Residue-level contacts at the interface:
Residue Y7 in protein 2 interacts with residue F2 in protein 1 (closest heavy-atom distance 3.3 Å).
Residue Y162 in protein 2 interacts with residue D1 in protein 1 (closest heavy-atom distance 2.8 Å).
Residue D72 in protein 2 is in contact with residue D7 in protein 1 (closest heavy-atom distance 4.9 Å).
Residue D72 in protein 2 is in contact with residue S5 in protein 1 (closest heavy-atom distance 3.7 Å).
Residue I98 in protein 2 is in contact with residue L10 in protein 1 (closest heavy-atom distance 4.5 Å).
Residue R100 in protein 2 interacts with residue Q3 in protein 1 (closest heavy-atom distance 2.9 Å).
Residue W150 in protein 2 is in contact with residue L10 in protein 1 (closest heavy-atom distance 3.6 Å).
Residue R158 in protein 2 is in contact with residue F9 in protein 1 (closest heavy-atom distance 4.5 Å).
Residue N66 in protein 2 contacts residue F2 in protein 1 (closest heavy-atom distance 2.8 Å).
Residue V84 in protein 2 contacts residue L10 in protein 1 (closest heavy-atom distance 4.6 Å).
Residue R158 in protein 2 is in contact with residue A6 in protein 1 (closest heavy-atom distance 4.4 Å).
Residue Y102 in protein 2 contacts residue D1 in protein 1 (closest heavy-atom distance 4.9 Å).
Residue Y77 in protein 2 interacts with residue L10 in protein 1 (closest heavy-atom distance 3.4 Å).
Residue T146 in protein 2 is in contact with residue F9 in protein 1 (closest heavy-atom distance 4.9 Å).
Residue T76 in protein 2 is in contact with residue F9 in protein 1 (closest heavy-atom distance 3.6 Å).
Residue W170 in protein 2 is in contact with residue D1 in protein 1 (closest heavy-atom distance 3.4 Å).
Residue N69 in protein 2 interacts with residue D1 in protein 1 (closest heavy-atom distance 4.4 Å).
Residue T76 in protein 2 is in contact with residue S8 in protein 1 (closest heavy-atom distance 4.2 Å).
Residue N69 in protein 2 is in contact with residue Q3 in protein 1 (closest heavy-atom distance 3.9 Å).
Residue R158 in protein 2 contacts residue E4 in protein 1 (closest heavy-atom distance 4.6 Å).
Residue G80 in protein 2 contacts residue L10 in protein 1 (closest heavy-atom distance 3.5 Å).
Residue Y9 in protein 2 is in contact with residue Q3 in protein 1 (closest heavy-atom distance 4.0 Å).
Residue R35 in protein 2 interacts with residue F2 in protein 1 (closest heavy-atom distance 4.8 Å).
Residue V79 in protein 2 interacts with residue S8 in protein 1 (closest heavy-atom distance 3.3 Å).
Residue A73 in protein 2 is in contact with residue S5 in protein 1 (closest heavy-atom distance 3.8 Å).
Residue Y7 in protein 2 is in contact with residue D1 in protein 1 (closest heavy-atom distance 3.4 Å).
Residue A24 in protein 2 contacts residue F2 in protein 1 (closest heavy-atom distance 3.8 Å).
Residue W150 in protein 2 is in contact with residue F9 in protein 1 (closest heavy-atom distance 2.5 Å).
Residue K149 in protein 2 contacts residue F9 in protein 1 (closest heavy-atom distance 4.9 Å).
Residue Q75 in protein 2 interacts with residue S8 in protein 1 (closest heavy-atom distance 4.9 Å).
Residue T76 in protein 2 contacts residue D7 in protein 1 (closest heavy-atom distance 3.0 Å).
Residue Y162 in protein 2 interacts with residue Q3 in protein 1 (closest heavy-atom distance 3.4 Å).
Residue Y155 in protein 2 interacts with residue Q3 in protein 1 (closest heavy-atom distance 2.7 Å).
Residue T76 in protein 2 is in contact with residue L10 in protein 1 (closest heavy-atom distance 3.8 Å).
Residue N66 in protein 2 contacts residue D1 in protein 1 (closest heavy-atom distance 3.0 Å).
Residue V34 in protein 2 is in contact with residue F2 in protein 1 (closest heavy-atom distance 4.2 Å).
Residue N69 in protein 2 is in contact with residue F2 in protein 1 (closest heavy-atom distance 3.1 Å).
Residue Y126 in protein 2 interacts with residue L10 in protein 1 (closest heavy-atom distance 4.9 Å).
Residue A45 in protein 2 interacts with residue F2 in protein 1 (closest heavy-atom distance 4.0 Å).
Residue R65 in protein 2 is in contact with residue D1 in protein 1 (closest heavy-atom distance 2.7 Å).
Residue N69 in protein 2 interacts with residue E4 in protein 1 (closest heavy-atom distance 3.3 Å).
Residue F36 in protein 2 contacts residue F2 in protein 1 (closest heavy-atom distance 4.2 Å).
Residue Y162 in protein 2 is in contact with residue F2 in protein 1 (closest heavy-atom distance 4.3 Å).
Residue Y102 in protein 2 interacts with residue Q3 in protein 1 (closest heavy-atom distance 2.9 Å).
Residue R158 in protein 2 interacts with residue Q3 in protein 1 (closest heavy-atom distance 4.8 Å).
Residue Y9 in protein 2 interacts with residue F2 in protein 1 (closest heavy-atom distance 3.8 Å).
Residue D159 in protein 2 interacts with residue Q3 in protein 1 (closest heavy-atom distance 3.0 Å).
Residue T76 in protein 2 interacts with residue S5 in protein 1 (closest heavy-atom distance 3.2 Å).
Residue Y102 in protein 2 is in contact with residue F2 in protein 1 (closest heavy-atom distance 3.6 Å).
Residue A153 in protein 2 contacts residue F9 in protein 1 (closest heavy-atom distance 3.5 Å).
Residue T146 in protein 2 interacts with residue L10 in protein 1 (closest heavy-atom distance 2.8 Å).
Residue N83 in protein 2 is in contact with residue L10 in protein 1 (closest heavy-atom distance 2.6 Å).
Residue K149 in protein 2 contacts residue L10 in protein 1 (closest heavy-atom distance 2.9 Å).
Residue A70 in protein 2 is in contact with residue F2 in protein 1 (closest heavy-atom distance 3.9 Å).
Residue L119 in protein 2 is in contact with residue L10 in protein 1 (closest heavy-atom distance 3.9 Å).
Residue R158 in protein 2 contacts residue S5 in protein 1 (closest heavy-atom distance 4.5 Å).
Residue V25 in protein 2 is in contact with residue F2 in protein 1 (closest heavy-atom distance 5.0 Å).
Residue Y155 in protein 2 interacts with residue F9 in protein 1 (closest heavy-atom distance 3.2 Å).
Residue Y87 in protein 2 contacts residue L10 in protein 1 (closest heavy-atom distance 2.8 Å).
Residue Y62 in protein 2 is in contact with residue D1 in protein 1 (closest heavy-atom distance 3.4 Å).

This data describes a binding interaction between two proteins.

Sequence of protein 2:
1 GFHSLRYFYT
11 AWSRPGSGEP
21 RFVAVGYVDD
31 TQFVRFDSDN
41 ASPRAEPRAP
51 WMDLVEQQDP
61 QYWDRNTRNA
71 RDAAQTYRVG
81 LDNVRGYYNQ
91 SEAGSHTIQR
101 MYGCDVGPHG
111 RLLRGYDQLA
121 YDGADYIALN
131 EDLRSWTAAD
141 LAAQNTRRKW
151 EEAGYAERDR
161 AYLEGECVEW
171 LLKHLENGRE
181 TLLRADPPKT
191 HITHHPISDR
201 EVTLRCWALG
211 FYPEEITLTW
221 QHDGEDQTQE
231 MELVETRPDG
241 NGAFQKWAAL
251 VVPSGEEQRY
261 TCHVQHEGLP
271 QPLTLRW

Sequence of protein 1:
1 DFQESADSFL